These two protein chains interact to form a complex.

Sequence of protein 1:
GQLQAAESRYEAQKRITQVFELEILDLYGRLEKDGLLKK

Interface contacts:
Residue D70 in protein 2 contacts residue K15 in protein 1 (closest heavy-atom distance 3.9 Å).
Residue V77 in protein 2 is in contact with residue E22 in protein 1 (closest heavy-atom distance 3.9 Å).
Residue V78 in protein 2 is in contact with residue Y29 in protein 1 (closest heavy-atom distance 4.2 Å).
Residue Y63 in protein 2 is in contact with residue L4 in protein 1 (closest heavy-atom distance 4.1 Å).
Residue R79 in protein 2 contacts residue Y29 in protein 1 (closest heavy-atom distance 3.3 Å).
Residue H73 in protein 2 contacts residue E22 in protein 1 (closest heavy-atom distance 2.7 Å).
Residue K59 in protein 2 is in contact with residue L4 in protein 1 (closest heavy-atom distance 4.2 Å).
Residue V77 in protein 2 contacts residue Y29 in protein 1 (closest heavy-atom distance 3.8 Å).
Residue D70 in protein 2 interacts with residue Y11 in protein 1 (closest heavy-atom distance 2.7 Å).
Residue Y63 in protein 2 is in contact with residue E8 in protein 1 (closest heavy-atom distance 2.5 Å).
Residue V77 in protein 2 contacts residue I25 in protein 1 (closest heavy-atom distance 4.2 Å).
Residue V77 in protein 2 is in contact with residue L26 in protein 1 (closest heavy-atom distance 4.6 Å).
Residue V78 in protein 2 is in contact with residue I25 in protein 1 (closest heavy-atom distance 4.8 Å).
Residue E66 in protein 2 interacts with residue Y11 in protein 1 (closest heavy-atom distance 3.5 Å).

Sequence of protein 2:
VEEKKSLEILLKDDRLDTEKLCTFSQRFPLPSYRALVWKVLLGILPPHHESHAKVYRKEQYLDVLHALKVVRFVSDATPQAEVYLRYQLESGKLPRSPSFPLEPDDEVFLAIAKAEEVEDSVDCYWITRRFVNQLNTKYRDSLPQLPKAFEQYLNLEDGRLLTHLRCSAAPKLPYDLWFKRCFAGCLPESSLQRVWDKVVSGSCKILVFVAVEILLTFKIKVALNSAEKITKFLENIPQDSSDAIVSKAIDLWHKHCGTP